Contacts between the two chains:
Residue R90 in chain B contacts residue W4 in chain A (closest heavy-atom distance 3.5 Å).
Residue V35 in chain B contacts residue N8 in chain A (closest heavy-atom distance 3.8 Å).
Residue L361 in chain B contacts residue A1 in chain A (closest heavy-atom distance 4.9 Å).
Residue F482 in chain B contacts residue W4 in chain A (closest heavy-atom distance 4.3 Å).
Residue Y89 in chain B is in contact with residue N8 in chain A (closest heavy-atom distance 2.6 Å).
Residue Y89 in chain B interacts with residue M7 in chain A (closest heavy-atom distance 4.3 Å).
Residue V35 in chain B interacts with residue M7 in chain A (closest heavy-atom distance 3.7 Å).
Residue F102 in chain B contacts residue W4 in chain A (closest heavy-atom distance 4.2 Å).
Residue V35 in chain B contacts residue Q9 in chain A (closest heavy-atom distance 3.5 Å).
Residue L361 in chain B is in contact with residue W4 in chain A (closest heavy-atom distance 4.2 Å).
Residue F366 in chain B interacts with residue W4 in chain A (closest heavy-atom distance 4.3 Å).
Residue F367 in chain B interacts with residue N8 in chain A (closest heavy-atom distance 4.6 Å).
Residue F104 in chain B contacts residue M7 in chain A (closest heavy-atom distance 4.7 Å).
Residue N37 in chain B contacts residue Q9 in chain A (closest heavy-atom distance 3.0 Å).
Residue F104 in chain B is in contact with residue W4 in chain A (closest heavy-atom distance 3.8 Å).
Residue L41 in chain B interacts with residue N8 in chain A (closest heavy-atom distance 4.7 Å).
Residue R90 in chain B contacts residue E3 in chain A (closest heavy-atom distance 4.5 Å).
Residue D92 in chain B interacts with residue W4 in chain A (closest heavy-atom distance 3.5 Å).
Residue R90 in chain B contacts residue M7 in chain A (closest heavy-atom distance 2.3 Å).
Residue F104 in chain B contacts residue N8 in chain A (closest heavy-atom distance 4.3 Å).

Sequence of chain B:
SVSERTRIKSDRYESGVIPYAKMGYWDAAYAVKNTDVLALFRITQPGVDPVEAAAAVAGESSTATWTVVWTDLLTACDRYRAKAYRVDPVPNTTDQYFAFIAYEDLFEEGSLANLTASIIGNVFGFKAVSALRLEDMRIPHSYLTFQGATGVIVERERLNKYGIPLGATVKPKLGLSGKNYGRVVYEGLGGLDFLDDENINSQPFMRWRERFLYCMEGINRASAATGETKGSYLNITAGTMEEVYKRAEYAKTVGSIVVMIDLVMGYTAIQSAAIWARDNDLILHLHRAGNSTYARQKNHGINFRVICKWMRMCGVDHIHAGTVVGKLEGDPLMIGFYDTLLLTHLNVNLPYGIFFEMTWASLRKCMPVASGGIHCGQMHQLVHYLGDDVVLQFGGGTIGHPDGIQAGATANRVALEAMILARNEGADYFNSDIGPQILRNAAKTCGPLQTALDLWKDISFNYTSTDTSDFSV

These two protein chains interact to form a complex.

Sequence of chain A:
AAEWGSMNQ